Sequence of chain A:
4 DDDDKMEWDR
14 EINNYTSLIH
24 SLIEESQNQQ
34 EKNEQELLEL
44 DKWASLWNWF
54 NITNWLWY

Sequence of chain B:
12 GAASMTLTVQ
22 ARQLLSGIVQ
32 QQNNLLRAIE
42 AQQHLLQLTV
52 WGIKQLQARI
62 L

The following describes two proteins that form a bound complex.

Residue-level contacts at the interface:
Residue L25 in chain A is in contact with residue N35 in chain B (closest heavy-atom distance 4.1 Å).
Residue E39 in chain A is in contact with residue L25 in chain B (closest heavy-atom distance 3.2 Å).
Residue I15 in chain A interacts with residue L49 in chain B (closest heavy-atom distance 3.6 Å).
Residue E39 in chain A interacts with residue Q24 in chain B (closest heavy-atom distance 2.9 Å).
Residue I15 in chain A interacts with residue T50 in chain B (closest heavy-atom distance 4.7 Å).
Residue Q32 in chain A interacts with residue N35 in chain B (closest heavy-atom distance 3.8 Å).
Residue E39 in chain A interacts with residue G28 in chain B (closest heavy-atom distance 4.5 Å).
Residue W46 in chain A is in contact with residue Q21 in chain B (closest heavy-atom distance 4.0 Å).
Residue T19 in chain A contacts residue L46 in chain B (closest heavy-atom distance 3.4 Å).
Residue N36 in chain A interacts with residue L25 in chain B (closest heavy-atom distance 3.5 Å).
Residue W46 in chain A contacts residue T17 in chain B (closest heavy-atom distance 3.2 Å).
Residue L25 in chain A interacts with residue A42 in chain B (closest heavy-atom distance 4.4 Å).
Residue N36 in chain A contacts residue I29 in chain B (closest heavy-atom distance 3.5 Å).
Residue Q32 in chain A is in contact with residue Q32 in chain B (closest heavy-atom distance 3.7 Å).
Residue Q32 in chain A interacts with residue G28 in chain B (closest heavy-atom distance 3.5 Å).
Residue W50 in chain A is in contact with residue A13 in chain B (closest heavy-atom distance 4.1 Å).
Residue W11 in chain A interacts with residue G53 in chain B (closest heavy-atom distance 3.9 Å).
Residue D4 in chain A contacts residue R60 in chain B (closest heavy-atom distance 3.0 Å).
Residue E42 in chain A is in contact with residue Q21 in chain B (closest heavy-atom distance 4.5 Å).
Residue W46 in chain A interacts with residue L18 in chain B (closest heavy-atom distance 3.5 Å).
Residue E14 in chain A is in contact with residue L49 in chain B (closest heavy-atom distance 3.6 Å).
Residue N36 in chain A is in contact with residue Q32 in chain B (closest heavy-atom distance 3.8 Å).
Residue L21 in chain A contacts residue A42 in chain B (closest heavy-atom distance 3.6 Å).
Residue Y18 in chain A is in contact with residue A42 in chain B (closest heavy-atom distance 4.1 Å).
Residue I15 in chain A interacts with residue L46 in chain B (closest heavy-atom distance 3.3 Å).
Residue L25 in chain A interacts with residue R38 in chain B (closest heavy-atom distance 3.6 Å).
Residue L43 in chain A is in contact with residue L18 in chain B (closest heavy-atom distance 3.6 Å).
Residue W46 in chain A is in contact with residue A14 in chain B (closest heavy-atom distance 3.0 Å).
Residue E28 in chain A interacts with residue R38 in chain B (closest heavy-atom distance 4.1 Å).
Residue Q33 in chain A is in contact with residue Q32 in chain B (closest heavy-atom distance 2.9 Å).
Residue W50 in chain A contacts residue S15 in chain B (closest heavy-atom distance 5.0 Å).
Residue S29 in chain A contacts residue L36 in chain B (closest heavy-atom distance 4.1 Å).
Residue Q32 in chain A is in contact with residue Q31 in chain B (closest heavy-atom distance 4.2 Å).
Residue L43 in chain A interacts with residue A22 in chain B (closest heavy-atom distance 4.2 Å).
Residue I22 in chain A contacts residue A42 in chain B (closest heavy-atom distance 3.7 Å).
Residue E28 in chain A is in contact with residue Q32 in chain B (closest heavy-atom distance 4.8 Å).
Residue L43 in chain A is in contact with residue Q21 in chain B (closest heavy-atom distance 4.8 Å).
Residue I22 in chain A is in contact with residue A39 in chain B (closest heavy-atom distance 4.5 Å).
Residue Y18 in chain A contacts residue L49 in chain B (closest heavy-atom distance 4.0 Å).
Residue I22 in chain A interacts with residue Q43 in chain B (closest heavy-atom distance 3.6 Å).
Residue I22 in chain A contacts residue L46 in chain B (closest heavy-atom distance 3.3 Å).
Residue S29 in chain A interacts with residue N35 in chain B (closest heavy-atom distance 3.1 Å).
Residue E28 in chain A interacts with residue N35 in chain B (closest heavy-atom distance 4.1 Å).
Residue L25 in chain A is in contact with residue A39 in chain B (closest heavy-atom distance 3.7 Å).
Residue A47 in chain A interacts with residue L18 in chain B (closest heavy-atom distance 3.3 Å).
Residue Y18 in chain A interacts with residue L46 in chain B (closest heavy-atom distance 4.5 Å).
Residue D7 in chain A interacts with residue W52 in chain B (closest heavy-atom distance 4.6 Å).
Residue W11 in chain A is in contact with residue T50 in chain B (closest heavy-atom distance 4.4 Å).
Residue S29 in chain A contacts residue Q32 in chain B (closest heavy-atom distance 2.9 Å).
Residue W50 in chain A is in contact with residue A14 in chain B (closest heavy-atom distance 3.1 Å).
Residue L40 in chain A interacts with residue L25 in chain B (closest heavy-atom distance 3.3 Å).
Residue W11 in chain A interacts with residue L49 in chain B (closest heavy-atom distance 2.9 Å).
Residue E39 in chain A is in contact with residue Q21 in chain B (closest heavy-atom distance 4.8 Å).
Residue W11 in chain A is in contact with residue W52 in chain B (closest heavy-atom distance 3.1 Å).
Residue N36 in chain A interacts with residue G28 in chain B (closest heavy-atom distance 3.0 Å).
Residue Y18 in chain A interacts with residue H45 in chain B (closest heavy-atom distance 3.5 Å).
Residue L43 in chain A interacts with residue L25 in chain B (closest heavy-atom distance 4.6 Å).